Sequence of chain B:
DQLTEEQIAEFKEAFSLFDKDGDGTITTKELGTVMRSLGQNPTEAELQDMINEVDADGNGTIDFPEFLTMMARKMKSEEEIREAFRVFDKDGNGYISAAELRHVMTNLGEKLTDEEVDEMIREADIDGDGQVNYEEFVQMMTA

Residue-level contacts at the interface:
Residue P67 in chain B is in contact with residue L14 in chain A (closest heavy-atom distance 3.4 Å).
Residue F66 in chain B interacts with residue L24 in chain A (closest heavy-atom distance 3.7 Å).
Residue D3 in chain B contacts residue S23 in chain A (closest heavy-atom distance 2.6 Å).
Residue L113 in chain B contacts residue V25 in chain A (closest heavy-atom distance 3.5 Å).
Residue A58 in chain B is in contact with residue R7 in chain A (closest heavy-atom distance 3.7 Å).
Residue E121 in chain B contacts residue H11 in chain A (closest heavy-atom distance 2.8 Å).
Residue E128 in chain B is in contact with residue A5 in chain A (closest heavy-atom distance 3.3 Å).
Residue E128 in chain B contacts residue A8 in chain A (closest heavy-atom distance 3.9 Å).
Residue M110 in chain B interacts with residue L15 in chain A (closest heavy-atom distance 4.0 Å).
Residue M145 in chain B contacts residue Q13 in chain A (closest heavy-atom distance 3.2 Å).
Residue G60 in chain B is in contact with residue R7 in chain A (closest heavy-atom distance 3.8 Å).
Residue V137 in chain B interacts with residue W12 in chain A (closest heavy-atom distance 3.9 Å).
Residue D3 in chain B interacts with residue N20 in chain A (closest heavy-atom distance 3.5 Å).
Residue M145 in chain B interacts with residue W12 in chain A (closest heavy-atom distance 3.2 Å).
Residue M146 in chain B interacts with residue W12 in chain A (closest heavy-atom distance 3.3 Å).
Residue L70 in chain B is in contact with residue T17 in chain A (closest heavy-atom distance 4.0 Å).
Residue E124 in chain B is in contact with residue S3 in chain A (closest heavy-atom distance 3.1 Å).
Residue D3 in chain B interacts with residue P22 in chain A (closest heavy-atom distance 3.1 Å).
Residue Q4 in chain B interacts with residue N21 in chain A (closest heavy-atom distance 3.0 Å).
Residue D3 in chain B is in contact with residue N21 in chain A (closest heavy-atom distance 3.1 Å).
Residue A58 in chain B contacts residue A10 in chain A (closest heavy-atom distance 4.0 Å).
Residue M110 in chain B is in contact with residue H11 in chain A (closest heavy-atom distance 3.7 Å).
Residue Q4 in chain B is in contact with residue N20 in chain A (closest heavy-atom distance 2.2 Å).
Residue L113 in chain B contacts residue L18 in chain A (closest heavy-atom distance 4.0 Å).
Residue A148 in chain B is in contact with residue Q13 in chain A (closest heavy-atom distance 3.5 Å).
Residue M125 in chain B contacts residue L15 in chain A (closest heavy-atom distance 3.8 Å).
Residue E121 in chain B is in contact with residue R7 in chain A (closest heavy-atom distance 3.4 Å).
Residue M145 in chain B interacts with residue R9 in chain A (closest heavy-atom distance 3.5 Å).
Residue A58 in chain B contacts residue H11 in chain A (closest heavy-atom distance 3.6 Å).
Residue E124 in chain B contacts residue N4 in chain A (closest heavy-atom distance 3.2 Å).
Residue V56 in chain B is in contact with residue A10 in chain A (closest heavy-atom distance 3.6 Å).
Residue E55 in chain B interacts with residue K6 in chain A (closest heavy-atom distance 3.5 Å).
Residue E115 in chain B interacts with residue H11 in chain A (closest heavy-atom distance 3.3 Å).
Residue A58 in chain B contacts residue L14 in chain A (closest heavy-atom distance 4.0 Å).
Residue E128 in chain B is in contact with residue R9 in chain A (closest heavy-atom distance 3.1 Å).
Residue A148 in chain B interacts with residue R9 in chain A (closest heavy-atom distance 3.9 Å).
Residue A129 in chain B interacts with residue W12 in chain A (closest heavy-atom distance 3.9 Å).
Residue I86 in chain B interacts with residue Y16 in chain A (closest heavy-atom distance 3.4 Å).
Residue E124 in chain B interacts with residue A5 in chain A (closest heavy-atom distance 3.6 Å).
Residue E55 in chain B is in contact with residue A10 in chain A (closest heavy-atom distance 3.5 Å).
Residue D57 in chain B interacts with residue A10 in chain A (closest heavy-atom distance 3.9 Å).
Residue M125 in chain B contacts residue W12 in chain A (closest heavy-atom distance 2.9 Å).
Residue E120 in chain B contacts residue S3 in chain A (closest heavy-atom distance 3.9 Å).
Residue T71 in chain B interacts with residue Q13 in chain A (closest heavy-atom distance 3.2 Å).
Residue V109 in chain B contacts residue V19 in chain A (closest heavy-atom distance 4.0 Å).
Residue L106 in chain B contacts residue L15 in chain A (closest heavy-atom distance 3.7 Å).
Residue A89 in chain B contacts residue N20 in chain A (closest heavy-atom distance 3.8 Å).
Residue M146 in chain B is in contact with residue Q13 in chain A (closest heavy-atom distance 2.6 Å).
Residue E85 in chain B is in contact with residue Y16 in chain A (closest heavy-atom distance 3.9 Å).
Residue E115 in chain B interacts with residue L14 in chain A (closest heavy-atom distance 3.4 Å).
Residue E115 in chain B interacts with residue L18 in chain A (closest heavy-atom distance 3.8 Å).
Residue M125 in chain B contacts residue H11 in chain A (closest heavy-atom distance 3.8 Å).
Residue M146 in chain B is in contact with residue Y16 in chain A (closest heavy-atom distance 3.5 Å).
Residue I10 in chain B interacts with residue S23 in chain A (closest heavy-atom distance 4.0 Å).
Residue L5 in chain B contacts residue N21 in chain A (closest heavy-atom distance 2.9 Å).
Residue D59 in chain B contacts residue R7 in chain A (closest heavy-atom distance 3.4 Å).
Residue V92 in chain B interacts with residue V19 in chain A (closest heavy-atom distance 3.9 Å).
Residue L70 in chain B interacts with residue L24 in chain A (closest heavy-atom distance 3.4 Å).
Residue A89 in chain B contacts residue Y16 in chain A (closest heavy-atom distance 3.6 Å).
Residue R75 in chain B contacts residue Q13 in chain A (closest heavy-atom distance 2.6 Å).

These two protein chains interact to form a complex.

Sequence of chain A:
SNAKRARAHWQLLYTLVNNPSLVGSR